Sequence of protein 2:
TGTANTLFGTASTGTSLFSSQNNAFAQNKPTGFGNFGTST

Sequence of protein 1:
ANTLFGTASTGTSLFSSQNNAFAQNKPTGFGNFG

Residue-level contacts at the interface:
Residue T1 in protein 2 is in contact with residue N22 in protein 1 (closest heavy-atom distance 3.7 Å).
Residue T15 in protein 2 interacts with residue N22 in protein 1 (closest heavy-atom distance 3.2 Å).
Residue T1 in protein 2 contacts residue N23 in protein 1 (closest heavy-atom distance 4.4 Å).
Residue L17 in protein 2 contacts residue S20 in protein 1 (closest heavy-atom distance 4.9 Å).
Residue T15 in protein 2 interacts with residue S20 in protein 1 (closest heavy-atom distance 3.5 Å).
Residue L17 in protein 2 interacts with residue F18 in protein 1 (closest heavy-atom distance 4.0 Å).

This data describes a binding interaction between two proteins.